Contacts between the two chains:
Residue R503 in the first protein interacts with residue D33 in the second protein (closest heavy-atom distance 3.8 Å).
Residue F508 in the first protein contacts residue R84 in the second protein (closest heavy-atom distance 3.4 Å).
Residue D467 in the first protein contacts residue Q85 in the second protein (closest heavy-atom distance 5.0 Å).
Residue R503 in the first protein interacts with residue Q85 in the second protein (closest heavy-atom distance 3.3 Å).

This data describes a binding interaction between two proteins.

Sequence of the first protein:
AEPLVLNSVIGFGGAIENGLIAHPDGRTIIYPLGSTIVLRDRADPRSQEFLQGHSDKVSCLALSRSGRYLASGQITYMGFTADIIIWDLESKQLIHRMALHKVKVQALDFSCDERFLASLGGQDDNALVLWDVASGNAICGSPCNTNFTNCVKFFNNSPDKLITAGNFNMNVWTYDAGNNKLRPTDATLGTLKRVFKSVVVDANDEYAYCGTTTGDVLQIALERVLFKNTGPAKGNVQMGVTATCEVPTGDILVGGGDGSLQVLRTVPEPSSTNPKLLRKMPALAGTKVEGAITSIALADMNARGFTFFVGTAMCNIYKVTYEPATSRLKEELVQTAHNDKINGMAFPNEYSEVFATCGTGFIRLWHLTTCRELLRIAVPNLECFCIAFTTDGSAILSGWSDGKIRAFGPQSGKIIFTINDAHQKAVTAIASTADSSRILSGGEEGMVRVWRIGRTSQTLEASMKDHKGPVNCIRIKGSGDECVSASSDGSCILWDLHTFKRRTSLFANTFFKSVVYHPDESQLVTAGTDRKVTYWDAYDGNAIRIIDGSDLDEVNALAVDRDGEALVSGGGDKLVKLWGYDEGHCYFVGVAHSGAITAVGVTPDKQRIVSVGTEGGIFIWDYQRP

Sequence of the second protein:
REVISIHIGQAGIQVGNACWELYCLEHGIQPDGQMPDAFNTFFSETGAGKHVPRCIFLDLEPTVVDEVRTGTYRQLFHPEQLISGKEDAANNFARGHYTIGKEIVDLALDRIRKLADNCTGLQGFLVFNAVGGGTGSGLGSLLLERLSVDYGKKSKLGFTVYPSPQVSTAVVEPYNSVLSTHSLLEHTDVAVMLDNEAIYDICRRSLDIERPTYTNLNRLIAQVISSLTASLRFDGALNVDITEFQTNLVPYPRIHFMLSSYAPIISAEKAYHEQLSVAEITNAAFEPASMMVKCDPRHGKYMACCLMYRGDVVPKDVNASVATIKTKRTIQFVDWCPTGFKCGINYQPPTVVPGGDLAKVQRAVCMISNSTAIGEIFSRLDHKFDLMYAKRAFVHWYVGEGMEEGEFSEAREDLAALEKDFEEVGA